Sequence of the second protein:
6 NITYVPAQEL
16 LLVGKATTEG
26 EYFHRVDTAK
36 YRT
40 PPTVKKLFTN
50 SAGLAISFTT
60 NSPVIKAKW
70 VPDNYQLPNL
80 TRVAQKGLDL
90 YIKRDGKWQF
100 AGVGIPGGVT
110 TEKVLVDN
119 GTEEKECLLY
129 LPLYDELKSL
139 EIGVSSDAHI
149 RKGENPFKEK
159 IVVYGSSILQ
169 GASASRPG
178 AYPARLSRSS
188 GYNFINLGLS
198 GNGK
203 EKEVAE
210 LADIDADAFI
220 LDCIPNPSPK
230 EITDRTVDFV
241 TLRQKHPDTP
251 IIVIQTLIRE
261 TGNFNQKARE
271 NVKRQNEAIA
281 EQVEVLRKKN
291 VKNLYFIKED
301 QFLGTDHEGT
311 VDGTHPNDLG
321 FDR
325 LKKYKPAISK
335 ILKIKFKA

This data describes a binding interaction between two proteins.

Contacts between the two chains:
Residue N265 in the first protein interacts with residue N117 in the second protein (closest heavy-atom distance 3.3 Å).
Residue I91 in the first protein contacts residue F264 in the second protein (closest heavy-atom distance 3.6 Å).
Residue P77 in the first protein contacts residue I104 in the second protein (closest heavy-atom distance 3.5 Å).
Residue L319 in the first protein is in contact with residue D322 in the second protein (closest heavy-atom distance 3.6 Å).
Residue H307 in the first protein contacts residue Q98 in the second protein (closest heavy-atom distance 3.4 Å).
Residue H307 in the first protein interacts with residue F99 in the second protein (closest heavy-atom distance 3.3 Å).
Residue N117 in the first protein contacts residue F264 in the second protein (closest heavy-atom distance 3.6 Å).
Residue V102 in the first protein is in contact with residue V311 in the second protein (closest heavy-atom distance 3.4 Å).
Residue F99 in the first protein interacts with residue H307 in the second protein (closest heavy-atom distance 3.3 Å).
Residue N117 in the first protein contacts residue K267 in the second protein (closest heavy-atom distance 3.7 Å).
Residue N117 in the first protein contacts residue Q266 in the second protein (closest heavy-atom distance 2.9 Å).
Residue E308 in the first protein interacts with residue R185 in the second protein (closest heavy-atom distance 2.8 Å).
Residue V311 in the first protein contacts residue V102 in the second protein (closest heavy-atom distance 3.4 Å).
Residue F264 in the first protein interacts with residue F99 in the second protein (closest heavy-atom distance 3.5 Å).
Residue N265 in the first protein interacts with residue D116 in the second protein (closest heavy-atom distance 3.1 Å).
Residue E308 in the first protein contacts residue Y90 in the second protein (closest heavy-atom distance 2.5 Å).
Residue N117 in the first protein contacts residue N265 in the second protein (closest heavy-atom distance 3.3 Å).
Residue Q98 in the first protein interacts with residue H307 in the second protein (closest heavy-atom distance 3.4 Å).
Residue R185 in the first protein is in contact with residue E308 in the second protein (closest heavy-atom distance 2.8 Å).
Residue D318 in the first protein interacts with residue N317 in the second protein (closest heavy-atom distance 3.2 Å).
Residue N317 in the first protein interacts with residue S173 in the second protein (closest heavy-atom distance 3.4 Å).
Residue D322 in the first protein is in contact with residue L319 in the second protein (closest heavy-atom distance 3.6 Å).
Residue V82 in the first protein is in contact with residue P77 in the second protein (closest heavy-atom distance 3.2 Å).
Residue T310 in the first protein interacts with residue R174 in the second protein (closest heavy-atom distance 2.8 Å).
Residue F264 in the first protein interacts with residue N117 in the second protein (closest heavy-atom distance 3.6 Å).
Residue R174 in the first protein is in contact with residue E308 in the second protein (closest heavy-atom distance 3.3 Å).
Residue K267 in the first protein is in contact with residue N117 in the second protein (closest heavy-atom distance 3.7 Å).
Residue V311 in the first protein interacts with residue R174 in the second protein (closest heavy-atom distance 3.3 Å).
Residue F264 in the first protein contacts residue R93 in the second protein (closest heavy-atom distance 3.2 Å).
Residue A100 in the first protein interacts with residue F264 in the second protein (closest heavy-atom distance 3.6 Å).
Residue F99 in the first protein is in contact with residue N263 in the second protein (closest heavy-atom distance 3.0 Å).
Residue T80 in the first protein interacts with residue P77 in the second protein (closest heavy-atom distance 3.8 Å).
Residue F264 in the first protein is in contact with residue I91 in the second protein (closest heavy-atom distance 3.6 Å).
Residue D116 in the first protein is in contact with residue N265 in the second protein (closest heavy-atom distance 3.1 Å).
Residue R174 in the first protein interacts with residue T310 in the second protein (closest heavy-atom distance 2.8 Å).
Residue P77 in the first protein is in contact with residue T80 in the second protein (closest heavy-atom distance 3.8 Å).
Residue P77 in the first protein is in contact with residue V82 in the second protein (closest heavy-atom distance 3.2 Å).
Residue F264 in the first protein contacts residue A100 in the second protein (closest heavy-atom distance 3.6 Å).
Residue S173 in the first protein is in contact with residue V311 in the second protein (closest heavy-atom distance 3.3 Å).
Residue V311 in the first protein interacts with residue S173 in the second protein (closest heavy-atom distance 3.3 Å).
Residue N263 in the first protein is in contact with residue R93 in the second protein (closest heavy-atom distance 2.8 Å).
Residue I104 in the first protein contacts residue P77 in the second protein (closest heavy-atom distance 3.5 Å).
Residue V102 in the first protein contacts residue D312 in the second protein (closest heavy-atom distance 3.7 Å).
Residue E308 in the first protein is in contact with residue R174 in the second protein (closest heavy-atom distance 3.3 Å).
Residue R93 in the first protein interacts with residue F264 in the second protein (closest heavy-atom distance 3.2 Å).
Residue N263 in the first protein interacts with residue F99 in the second protein (closest heavy-atom distance 3.0 Å).
Residue N317 in the first protein contacts residue D318 in the second protein (closest heavy-atom distance 3.2 Å).
Residue N263 in the first protein is in contact with residue Q98 in the second protein (closest heavy-atom distance 3.2 Å).
Residue Q266 in the first protein is in contact with residue N117 in the second protein (closest heavy-atom distance 2.9 Å).
Residue Y90 in the first protein contacts residue E308 in the second protein (closest heavy-atom distance 2.5 Å).
Residue S173 in the first protein is in contact with residue N317 in the second protein (closest heavy-atom distance 3.4 Å).
Residue R93 in the first protein interacts with residue N263 in the second protein (closest heavy-atom distance 2.8 Å).
Residue Q98 in the first protein contacts residue N263 in the second protein (closest heavy-atom distance 3.2 Å).
Residue F99 in the first protein is in contact with residue G313 in the second protein (closest heavy-atom distance 3.6 Å).
Residue R81 in the first protein is in contact with residue P77 in the second protein (closest heavy-atom distance 3.0 Å).
Residue D312 in the first protein contacts residue V102 in the second protein (closest heavy-atom distance 3.7 Å).
Residue P77 in the first protein contacts residue R81 in the second protein (closest heavy-atom distance 3.0 Å).
Residue G313 in the first protein is in contact with residue F99 in the second protein (closest heavy-atom distance 3.6 Å).
Residue R174 in the first protein is in contact with residue V311 in the second protein (closest heavy-atom distance 3.3 Å).
Residue F99 in the first protein interacts with residue F264 in the second protein (closest heavy-atom distance 3.5 Å).

Sequence of the first protein:
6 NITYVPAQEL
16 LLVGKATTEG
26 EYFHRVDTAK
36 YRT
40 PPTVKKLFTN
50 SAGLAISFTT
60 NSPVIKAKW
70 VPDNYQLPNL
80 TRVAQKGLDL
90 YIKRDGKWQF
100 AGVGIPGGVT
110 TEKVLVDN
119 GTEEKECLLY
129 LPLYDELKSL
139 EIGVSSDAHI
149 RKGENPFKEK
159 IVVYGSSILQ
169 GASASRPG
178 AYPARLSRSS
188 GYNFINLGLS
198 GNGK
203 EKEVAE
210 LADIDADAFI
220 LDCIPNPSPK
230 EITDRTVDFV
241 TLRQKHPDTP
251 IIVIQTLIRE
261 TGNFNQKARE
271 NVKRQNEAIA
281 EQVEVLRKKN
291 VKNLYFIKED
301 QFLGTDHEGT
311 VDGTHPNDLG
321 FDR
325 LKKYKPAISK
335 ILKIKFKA